Sequence of the second protein:
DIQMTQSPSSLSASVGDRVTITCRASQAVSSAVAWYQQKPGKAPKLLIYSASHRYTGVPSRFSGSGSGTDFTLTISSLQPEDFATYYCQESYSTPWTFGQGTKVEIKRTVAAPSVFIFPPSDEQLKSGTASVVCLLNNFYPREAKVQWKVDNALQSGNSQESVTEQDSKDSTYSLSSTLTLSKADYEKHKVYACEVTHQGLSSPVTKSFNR

Contacts between the two chains:
Residue S30 in the second protein is in contact with residue A33 in the first protein (closest heavy-atom distance 4.1 Å).
Residue A32 in the second protein interacts with residue L40 in the first protein (closest heavy-atom distance 4.5 Å).
Residue Q27 in the second protein interacts with residue N34 in the first protein (closest heavy-atom distance 3.8 Å).
Residue W96 in the second protein contacts residue L52 in the first protein (closest heavy-atom distance 4.0 Å).
Residue S50 in the second protein interacts with residue D42 in the first protein (closest heavy-atom distance 4.7 Å).
Residue S30 in the second protein interacts with residue L40 in the first protein (closest heavy-atom distance 3.6 Å).
Residue V29 in the second protein contacts residue N34 in the first protein (closest heavy-atom distance 4.0 Å).
Residue S30 in the second protein interacts with residue F39 in the first protein (closest heavy-atom distance 4.8 Å).
Residue T94 in the second protein is in contact with residue L52 in the first protein (closest heavy-atom distance 4.1 Å).
Residue T94 in the second protein is in contact with residue L46 in the first protein (closest heavy-atom distance 3.2 Å).
Residue Y92 in the second protein contacts residue S45 in the first protein (closest heavy-atom distance 3.5 Å).
Residue S91 in the second protein contacts residue S45 in the first protein (closest heavy-atom distance 3.5 Å).
Residue Y92 in the second protein contacts residue A33 in the first protein (closest heavy-atom distance 3.1 Å).
Residue Y92 in the second protein interacts with residue R32 in the first protein (closest heavy-atom distance 3.9 Å).
Residue Y92 in the second protein contacts residue L46 in the first protein (closest heavy-atom distance 2.8 Å).
Residue S30 in the second protein contacts residue N34 in the first protein (closest heavy-atom distance 4.0 Å).
Residue T94 in the second protein is in contact with residue S47 in the first protein (closest heavy-atom distance 2.6 Å).
Residue W96 in the second protein contacts residue S45 in the first protein (closest heavy-atom distance 3.9 Å).
Residue T94 in the second protein interacts with residue N48 in the first protein (closest heavy-atom distance 3.6 Å).
Residue Y92 in the second protein contacts residue N34 in the first protein (closest heavy-atom distance 3.3 Å).
Residue S91 in the second protein is in contact with residue F44 in the first protein (closest heavy-atom distance 4.2 Å).
Residue S93 in the second protein interacts with residue L46 in the first protein (closest heavy-atom distance 3.2 Å).
Residue Y92 in the second protein contacts residue L40 in the first protein (closest heavy-atom distance 3.4 Å).
Residue A28 in the second protein contacts residue N34 in the first protein (closest heavy-atom distance 3.0 Å).

Sequence of the first protein:
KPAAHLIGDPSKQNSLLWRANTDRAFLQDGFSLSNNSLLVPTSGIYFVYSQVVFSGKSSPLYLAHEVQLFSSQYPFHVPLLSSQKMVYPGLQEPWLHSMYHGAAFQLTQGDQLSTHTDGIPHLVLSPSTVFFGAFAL

These two protein chains interact to form a complex.